This data describes a binding interaction between two proteins.

Sequence of the first protein:
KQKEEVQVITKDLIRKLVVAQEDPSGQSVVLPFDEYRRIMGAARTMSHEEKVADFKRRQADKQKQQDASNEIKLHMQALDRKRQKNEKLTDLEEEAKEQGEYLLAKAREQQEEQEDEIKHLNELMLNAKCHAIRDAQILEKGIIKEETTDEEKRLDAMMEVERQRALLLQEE

Interface contacts:
Residue I199 in the second protein contacts residue A110 in the first protein (closest heavy-atom distance 4.0 Å).
Residue L203 in the second protein is in contact with residue I106 in the first protein (closest heavy-atom distance 4.1 Å).
Residue N206 in the second protein is in contact with residue G108 in the first protein (closest heavy-atom distance 4.9 Å).
Residue Y254 in the second protein contacts residue V96 in the first protein (closest heavy-atom distance 3.3 Å).
Residue L247 in the second protein contacts residue I106 in the first protein (closest heavy-atom distance 4.8 Å).
Residue H250 in the second protein is in contact with residue V96 in the first protein (closest heavy-atom distance 3.4 Å).
Residue I199 in the second protein interacts with residue M107 in the first protein (closest heavy-atom distance 3.7 Å).
Residue H250 in the second protein interacts with residue Q94 in the first protein (closest heavy-atom distance 2.9 Å).
Residue N257 in the second protein is in contact with residue F100 in the first protein (closest heavy-atom distance 3.9 Å).
Residue V252 in the second protein interacts with residue Q94 in the first protein (closest heavy-atom distance 3.4 Å).
Residue I253 in the second protein is in contact with residue L98 in the first protein (closest heavy-atom distance 4.3 Å).
Residue I255 in the second protein contacts residue P99 in the first protein (closest heavy-atom distance 3.6 Å).
Residue N206 in the second protein interacts with residue A110 in the first protein (closest heavy-atom distance 4.4 Å).
Residue S256 in the second protein is in contact with residue V97 in the first protein (closest heavy-atom distance 4.6 Å).
Residue Q239 in the second protein contacts residue R105 in the first protein (closest heavy-atom distance 3.1 Å).
Residue Y254 in the second protein contacts residue Q94 in the first protein (closest heavy-atom distance 4.7 Å).
Residue E209 in the second protein interacts with residue M113 in the first protein (closest heavy-atom distance 4.3 Å).
Residue H250 in the second protein interacts with residue S95 in the first protein (closest heavy-atom distance 3.4 Å).
Residue G202 in the second protein interacts with residue A110 in the first protein (closest heavy-atom distance 3.8 Å).
Residue I255 in the second protein contacts residue Y103 in the first protein (closest heavy-atom distance 3.6 Å).
Residue K249 in the second protein interacts with residue G93 in the first protein (closest heavy-atom distance 3.9 Å).
Residue I253 in the second protein interacts with residue V96 in the first protein (closest heavy-atom distance 3.4 Å).
Residue I199 in the second protein is in contact with residue I106 in the first protein (closest heavy-atom distance 3.8 Å).
Residue N206 in the second protein contacts residue R111 in the first protein (closest heavy-atom distance 3.8 Å).
Residue H250 in the second protein interacts with residue G93 in the first protein (closest heavy-atom distance 3.6 Å).
Residue S256 in the second protein contacts residue P99 in the first protein (closest heavy-atom distance 4.3 Å).
Residue S256 in the second protein is in contact with residue L98 in the first protein (closest heavy-atom distance 3.5 Å).
Residue D243 in the second protein interacts with residue E102 in the first protein (closest heavy-atom distance 4.2 Å).
Residue K205 in the second protein contacts residue T112 in the first protein (closest heavy-atom distance 3.4 Å).
Residue L191 in the second protein is in contact with residue Y103 in the first protein (closest heavy-atom distance 3.6 Å).
Residue Y254 in the second protein contacts residue L98 in the first protein (closest heavy-atom distance 3.3 Å).
Residue L203 in the second protein contacts residue A110 in the first protein (closest heavy-atom distance 3.6 Å).
Residue N206 in the second protein contacts residue A109 in the first protein (closest heavy-atom distance 2.4 Å).
Residue S256 in the second protein interacts with residue F100 in the first protein (closest heavy-atom distance 4.2 Å).
Residue D243 in the second protein contacts residue R105 in the first protein (closest heavy-atom distance 3.5 Å).
Residue I255 in the second protein is in contact with residue F100 in the first protein (closest heavy-atom distance 4.1 Å).
Residue L203 in the second protein is in contact with residue A109 in the first protein (closest heavy-atom distance 3.6 Å).
Residue D243 in the second protein interacts with residue I106 in the first protein (closest heavy-atom distance 3.7 Å).
Residue L240 in the second protein contacts residue A109 in the first protein (closest heavy-atom distance 4.1 Å).
Residue G202 in the second protein is in contact with residue T112 in the first protein (closest heavy-atom distance 4.8 Å).
Residue Y254 in the second protein interacts with residue V97 in the first protein (closest heavy-atom distance 4.3 Å).
Residue G202 in the second protein is in contact with residue A109 in the first protein (closest heavy-atom distance 4.5 Å).
Residue I255 in the second protein contacts residue L98 in the first protein (closest heavy-atom distance 3.4 Å).
Residue K205 in the second protein is in contact with residue M113 in the first protein (closest heavy-atom distance 4.9 Å).
Residue E209 in the second protein is in contact with residue K118 in the first protein (closest heavy-atom distance 4.5 Å).
Residue V252 in the second protein interacts with residue V96 in the first protein (closest heavy-atom distance 3.7 Å).
Residue K251 in the second protein interacts with residue Q94 in the first protein (closest heavy-atom distance 3.1 Å).
Residue D243 in the second protein contacts residue A109 in the first protein (closest heavy-atom distance 4.8 Å).

Sequence of the second protein:
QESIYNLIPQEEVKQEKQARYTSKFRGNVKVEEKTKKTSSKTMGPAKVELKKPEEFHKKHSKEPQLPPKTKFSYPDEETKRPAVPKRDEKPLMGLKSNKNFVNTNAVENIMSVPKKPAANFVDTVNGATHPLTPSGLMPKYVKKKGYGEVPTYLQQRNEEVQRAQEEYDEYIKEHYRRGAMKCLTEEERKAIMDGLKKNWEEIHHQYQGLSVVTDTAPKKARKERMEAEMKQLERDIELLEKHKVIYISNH